Sequence of the first protein:
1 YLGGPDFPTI

Interface contacts:
Residue M5 in the second protein contacts residue Y1 in the first protein (closest heavy-atom distance 3.7 Å).
Residue T73 in the second protein interacts with residue T9 in the first protein (closest heavy-atom distance 4.0 Å).
Residue I124 in the second protein interacts with residue I10 in the first protein (closest heavy-atom distance 4.9 Å).
Residue T80 in the second protein contacts residue I10 in the first protein (closest heavy-atom distance 3.8 Å).
Residue E63 in the second protein contacts residue L2 in the first protein (closest heavy-atom distance 2.9 Å).
Residue E63 in the second protein contacts residue Y1 in the first protein (closest heavy-atom distance 3.4 Å).
Residue F33 in the second protein is in contact with residue Y1 in the first protein (closest heavy-atom distance 4.4 Å).
Residue Y171 in the second protein interacts with residue Y1 in the first protein (closest heavy-atom distance 2.7 Å).
Residue K66 in the second protein is in contact with residue F7 in the first protein (closest heavy-atom distance 3.6 Å).
Residue K66 in the second protein interacts with residue G4 in the first protein (closest heavy-atom distance 4.5 Å).
Residue D77 in the second protein contacts residue P8 in the first protein (closest heavy-atom distance 4.9 Å).
Residue A69 in the second protein interacts with residue F7 in the first protein (closest heavy-atom distance 3.3 Å).
Residue T73 in the second protein interacts with residue F7 in the first protein (closest heavy-atom distance 3.3 Å).
Residue K146 in the second protein contacts residue P8 in the first protein (closest heavy-atom distance 5.0 Å).
Residue K146 in the second protein is in contact with residue T9 in the first protein (closest heavy-atom distance 2.7 Å).
Residue Y99 in the second protein interacts with residue L2 in the first protein (closest heavy-atom distance 3.3 Å).
Residue Y123 in the second protein is in contact with residue I10 in the first protein (closest heavy-atom distance 3.4 Å).
Residue Y99 in the second protein is in contact with residue G3 in the first protein (closest heavy-atom distance 2.9 Å).
Residue Y159 in the second protein is in contact with residue Y1 in the first protein (closest heavy-atom distance 2.6 Å).
Residue H70 in the second protein contacts residue G4 in the first protein (closest heavy-atom distance 4.9 Å).
Residue Y7 in the second protein is in contact with residue L2 in the first protein (closest heavy-atom distance 3.6 Å).
Residue R97 in the second protein interacts with residue F7 in the first protein (closest heavy-atom distance 5.0 Å).
Residue M45 in the second protein interacts with residue L2 in the first protein (closest heavy-atom distance 3.4 Å).
Residue T73 in the second protein is in contact with residue P8 in the first protein (closest heavy-atom distance 3.8 Å).
Residue W147 in the second protein interacts with residue I10 in the first protein (closest heavy-atom distance 3.5 Å).
Residue K66 in the second protein interacts with residue G3 in the first protein (closest heavy-atom distance 3.5 Å).
Residue H70 in the second protein is in contact with residue L2 in the first protein (closest heavy-atom distance 4.0 Å).
Residue D77 in the second protein contacts residue T9 in the first protein (closest heavy-atom distance 3.3 Å).
Residue V67 in the second protein contacts residue L2 in the first protein (closest heavy-atom distance 3.7 Å).
Residue L81 in the second protein is in contact with residue I10 in the first protein (closest heavy-atom distance 4.0 Å).
Residue K66 in the second protein is in contact with residue Y1 in the first protein (closest heavy-atom distance 3.4 Å).
Residue K66 in the second protein contacts residue P5 in the first protein (closest heavy-atom distance 4.5 Å).
Residue Y7 in the second protein contacts residue Y1 in the first protein (closest heavy-atom distance 2.8 Å).
Residue Y84 in the second protein interacts with residue I10 in the first protein (closest heavy-atom distance 3.9 Å).
Residue F9 in the second protein is in contact with residue L2 in the first protein (closest heavy-atom distance 3.6 Å).
Residue K66 in the second protein is in contact with residue L2 in the first protein (closest heavy-atom distance 2.9 Å).
Residue V152 in the second protein is in contact with residue P8 in the first protein (closest heavy-atom distance 3.6 Å).
Residue H70 in the second protein interacts with residue G3 in the first protein (closest heavy-atom distance 3.2 Å).
Residue Y59 in the second protein is in contact with residue Y1 in the first protein (closest heavy-atom distance 4.1 Å).
Residue T143 in the second protein interacts with residue I10 in the first protein (closest heavy-atom distance 2.8 Å).
Residue T163 in the second protein interacts with residue Y1 in the first protein (closest heavy-atom distance 3.5 Å).
Residue W147 in the second protein interacts with residue T9 in the first protein (closest heavy-atom distance 2.8 Å).
Residue W167 in the second protein contacts residue Y1 in the first protein (closest heavy-atom distance 3.3 Å).
Residue W147 in the second protein contacts residue P8 in the first protein (closest heavy-atom distance 3.8 Å).
Residue R97 in the second protein is in contact with residue P8 in the first protein (closest heavy-atom distance 4.8 Å).
Residue K146 in the second protein interacts with residue I10 in the first protein (closest heavy-atom distance 3.5 Å).
Residue Y159 in the second protein interacts with residue L2 in the first protein (closest heavy-atom distance 3.6 Å).
Residue A69 in the second protein is in contact with residue P5 in the first protein (closest heavy-atom distance 4.0 Å).
Residue V76 in the second protein contacts residue T9 in the first protein (closest heavy-atom distance 3.7 Å).
Residue D77 in the second protein contacts residue I10 in the first protein (closest heavy-atom distance 2.8 Å).
Residue Y116 in the second protein interacts with residue I10 in the first protein (closest heavy-atom distance 4.0 Å).
Residue H70 in the second protein contacts residue F7 in the first protein (closest heavy-atom distance 2.9 Å).
Residue Y159 in the second protein is in contact with residue G3 in the first protein (closest heavy-atom distance 3.4 Å).

This data describes a binding interaction between two proteins.

Sequence of the second protein:
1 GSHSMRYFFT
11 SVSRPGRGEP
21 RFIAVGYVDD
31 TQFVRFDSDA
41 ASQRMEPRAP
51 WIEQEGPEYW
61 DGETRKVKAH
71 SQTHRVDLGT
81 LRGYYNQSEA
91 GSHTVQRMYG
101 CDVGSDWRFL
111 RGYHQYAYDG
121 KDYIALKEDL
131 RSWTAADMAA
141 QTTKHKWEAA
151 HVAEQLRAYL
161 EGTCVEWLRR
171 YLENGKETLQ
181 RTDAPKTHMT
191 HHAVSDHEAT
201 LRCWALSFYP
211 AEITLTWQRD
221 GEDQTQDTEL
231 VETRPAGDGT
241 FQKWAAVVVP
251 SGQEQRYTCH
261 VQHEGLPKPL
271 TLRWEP